Sequence of chain B:
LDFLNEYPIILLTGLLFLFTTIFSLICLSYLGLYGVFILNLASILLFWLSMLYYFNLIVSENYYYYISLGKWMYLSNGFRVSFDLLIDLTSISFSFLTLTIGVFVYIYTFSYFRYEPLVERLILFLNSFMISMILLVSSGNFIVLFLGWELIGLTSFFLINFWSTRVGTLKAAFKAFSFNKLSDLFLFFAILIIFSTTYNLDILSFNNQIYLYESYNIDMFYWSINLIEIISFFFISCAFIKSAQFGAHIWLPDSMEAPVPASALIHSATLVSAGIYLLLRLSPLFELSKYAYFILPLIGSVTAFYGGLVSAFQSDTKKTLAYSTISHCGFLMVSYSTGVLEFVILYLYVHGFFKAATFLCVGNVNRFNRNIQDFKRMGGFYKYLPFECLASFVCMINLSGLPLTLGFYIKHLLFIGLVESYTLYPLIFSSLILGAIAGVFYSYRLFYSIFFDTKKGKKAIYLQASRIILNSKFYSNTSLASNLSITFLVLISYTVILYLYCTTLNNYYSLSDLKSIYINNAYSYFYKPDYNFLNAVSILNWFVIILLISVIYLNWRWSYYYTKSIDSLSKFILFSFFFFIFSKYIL

Residue-level contacts at the interface:
Residue K691 in chain B contacts residue Q80 in chain A (closest heavy-atom distance 3.9 Å).
Residue D693 in chain B contacts residue N90 in chain A (closest heavy-atom distance 3.4 Å).
Residue Y672 in chain B is in contact with residue P27 in chain A (closest heavy-atom distance 3.9 Å).
Residue Y672 in chain B contacts residue R29 in chain A (closest heavy-atom distance 4.1 Å).
Residue Y694 in chain B contacts residue W93 in chain A (closest heavy-atom distance 3.3 Å).
Residue D676 in chain B is in contact with residue P27 in chain A (closest heavy-atom distance 4.4 Å).
Residue Y671 in chain B is in contact with residue F69 in chain A (closest heavy-atom distance 4.4 Å).
Residue N670 in chain B interacts with residue L76 in chain A (closest heavy-atom distance 3.5 Å).
Residue N669 in chain B is in contact with residue M57 in chain A (closest heavy-atom distance 4.1 Å).
Residue N683 in chain B interacts with residue R29 in chain A (closest heavy-atom distance 4.1 Å).
Residue Y671 in chain B interacts with residue Y39 in chain A (closest heavy-atom distance 3.5 Å).
Residue S687 in chain B interacts with residue N84 in chain A (closest heavy-atom distance 3.4 Å).
Residue N684 in chain B is in contact with residue N84 in chain A (closest heavy-atom distance 4.4 Å).
Residue I682 in chain B interacts with residue M28 in chain A (closest heavy-atom distance 4.2 Å).
Residue Y671 in chain B is in contact with residue L42 in chain A (closest heavy-atom distance 3.7 Å).
Residue Y672 in chain B interacts with residue I30 in chain A (closest heavy-atom distance 4.1 Å).
Residue N698 in chain B interacts with residue W93 in chain A (closest heavy-atom distance 3.2 Å).
Residue K691 in chain B contacts residue S86 in chain A (closest heavy-atom distance 3.0 Å).
Residue N695 in chain B contacts residue T89 in chain A (closest heavy-atom distance 4.3 Å).
Residue N698 in chain B interacts with residue W118 in chain A (closest heavy-atom distance 3.4 Å).
Residue I702 in chain B contacts residue W118 in chain A (closest heavy-atom distance 3.9 Å).
Residue I680 in chain B is in contact with residue M28 in chain A (closest heavy-atom distance 4.3 Å).
Residue Y671 in chain B contacts residue K56 in chain A (closest heavy-atom distance 3.3 Å).
Residue Y694 in chain B interacts with residue N90 in chain A (closest heavy-atom distance 3.6 Å).
Residue Y686 in chain B contacts residue Q80 in chain A (closest heavy-atom distance 4.0 Å).
Residue Y686 in chain B is in contact with residue R29 in chain A (closest heavy-atom distance 3.4 Å).
Residue Y688 in chain B is in contact with residue N84 in chain A (closest heavy-atom distance 4.0 Å).
Residue T658 in chain B interacts with residue F53 in chain A (closest heavy-atom distance 4.2 Å).
Residue N225 in chain B interacts with residue Q25 in chain A (closest heavy-atom distance 3.9 Å).
Residue E505 in chain B interacts with residue R29 in chain A (closest heavy-atom distance 3.6 Å).
Residue S687 in chain B interacts with residue Q80 in chain A (closest heavy-atom distance 3.2 Å).
Residue L661 in chain B interacts with residue F53 in chain A (closest heavy-atom distance 4.0 Å).
Residue S679 in chain B interacts with residue M28 in chain A (closest heavy-atom distance 3.3 Å).
Residue C665 in chain B contacts residue K56 in chain A (closest heavy-atom distance 4.0 Å).
Residue C665 in chain B is in contact with residue F53 in chain A (closest heavy-atom distance 3.4 Å).
Residue I682 in chain B is in contact with residue R29 in chain A (closest heavy-atom distance 3.9 Å).
Residue N670 in chain B interacts with residue F69 in chain A (closest heavy-atom distance 3.9 Å).
Residue D693 in chain B contacts residue T89 in chain A (closest heavy-atom distance 3.2 Å).
Residue L674 in chain B is in contact with residue P27 in chain A (closest heavy-atom distance 3.7 Å).
Residue Y671 in chain B is in contact with residue K43 in chain A (closest heavy-atom distance 3.7 Å).
Residue N669 in chain B contacts residue K62 in chain A (closest heavy-atom distance 3.7 Å).
Residue I682 in chain B is in contact with residue A32 in chain A (closest heavy-atom distance 3.9 Å).
Residue C665 in chain B interacts with residue M57 in chain A (closest heavy-atom distance 3.5 Å).
Residue K691 in chain B contacts residue N84 in chain A (closest heavy-atom distance 2.9 Å).
Residue S701 in chain B contacts residue W118 in chain A (closest heavy-atom distance 4.3 Å).
Residue N670 in chain B interacts with residue Y72 in chain A (closest heavy-atom distance 3.5 Å).
Residue Y672 in chain B contacts residue Y39 in chain A (closest heavy-atom distance 2.5 Å).
Residue K691 in chain B contacts residue T81 in chain A (closest heavy-atom distance 4.2 Å).
Residue L661 in chain B contacts residue M57 in chain A (closest heavy-atom distance 3.9 Å).
Residue Y671 in chain B interacts with residue F46 in chain A (closest heavy-atom distance 3.8 Å).
Residue S673 in chain B is in contact with residue K56 in chain A (closest heavy-atom distance 4.0 Å).
Residue Y690 in chain B is in contact with residue Q80 in chain A (closest heavy-atom distance 3.6 Å).
Residue N669 in chain B contacts residue K56 in chain A (closest heavy-atom distance 3.7 Å).
Residue Y690 in chain B contacts residue L76 in chain A (closest heavy-atom distance 4.0 Å).
Residue D676 in chain B contacts residue M28 in chain A (closest heavy-atom distance 3.3 Å).
Residue Y662 in chain B contacts residue F53 in chain A (closest heavy-atom distance 3.6 Å).
Residue N695 in chain B is in contact with residue W93 in chain A (closest heavy-atom distance 3.5 Å).
Residue N684 in chain B is in contact with residue E83 in chain A (closest heavy-atom distance 3.3 Å).
Residue Y671 in chain B interacts with residue Y72 in chain A (closest heavy-atom distance 4.1 Å).
Residue K691 in chain B is in contact with residue N77 in chain A (closest heavy-atom distance 3.3 Å).

Sequence of chain A:
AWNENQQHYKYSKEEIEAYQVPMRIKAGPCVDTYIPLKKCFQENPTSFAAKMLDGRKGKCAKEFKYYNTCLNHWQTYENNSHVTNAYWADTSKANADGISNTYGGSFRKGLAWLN

This data describes a binding interaction between two proteins.